Sequence of protein 1:
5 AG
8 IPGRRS

The following describes two proteins that form a bound complex.

Interface contacts:
Residue G58 in protein 2 is in contact with residue R11 in protein 1 (closest heavy-atom distance 3.6 Å).
Residue W235 in protein 2 interacts with residue A5 in protein 1 (closest heavy-atom distance 3.4 Å).
Residue G176 in protein 2 is in contact with residue I8 in protein 1 (closest heavy-atom distance 3.7 Å).
Residue V51 in protein 2 interacts with residue R12 in protein 1 (closest heavy-atom distance 3.7 Å).
Residue V183 in protein 2 contacts residue A5 in protein 1 (closest heavy-atom distance 4.8 Å).
Residue L179 in protein 2 contacts residue G6 in protein 1 (closest heavy-atom distance 3.9 Å).
Residue N55 in protein 2 is in contact with residue R11 in protein 1 (closest heavy-atom distance 2.9 Å).
Residue Y186 in protein 2 interacts with residue A5 in protein 1 (closest heavy-atom distance 4.9 Å).
Residue K54 in protein 2 is in contact with residue I8 in protein 1 (closest heavy-atom distance 3.5 Å).
Residue N231 in protein 2 contacts residue A5 in protein 1 (closest heavy-atom distance 3.7 Å).
Residue Y24 in protein 2 contacts residue R11 in protein 1 (closest heavy-atom distance 4.0 Å).
Residue K127 in protein 2 contacts residue I8 in protein 1 (closest heavy-atom distance 4.0 Å).
Residue N231 in protein 2 is in contact with residue G6 in protein 1 (closest heavy-atom distance 2.9 Å).
Residue K54 in protein 2 interacts with residue G10 in protein 1 (closest heavy-atom distance 3.8 Å).
Residue L48 in protein 2 interacts with residue S13 in protein 1 (closest heavy-atom distance 3.9 Å).
Residue L227 in protein 2 is in contact with residue P9 in protein 1 (closest heavy-atom distance 3.8 Å).
Residue E19 in protein 2 interacts with residue S13 in protein 1 (closest heavy-atom distance 2.6 Å).
Residue L179 in protein 2 is in contact with residue I8 in protein 1 (closest heavy-atom distance 3.6 Å).
Residue V51 in protein 2 contacts residue S13 in protein 1 (closest heavy-atom distance 3.5 Å).
Residue N47 in protein 2 is in contact with residue S13 in protein 1 (closest heavy-atom distance 4.5 Å).
Residue E19 in protein 2 interacts with residue R11 in protein 1 (closest heavy-atom distance 4.5 Å).
Residue K54 in protein 2 contacts residue P9 in protein 1 (closest heavy-atom distance 2.9 Å).
Residue L227 in protein 2 is in contact with residue I8 in protein 1 (closest heavy-atom distance 4.1 Å).
Residue L234 in protein 2 is in contact with residue A5 in protein 1 (closest heavy-atom distance 3.3 Å).
Residue K54 in protein 2 contacts residue R11 in protein 1 (closest heavy-atom distance 3.4 Å).
Residue N55 in protein 2 contacts residue R12 in protein 1 (closest heavy-atom distance 4.9 Å).
Residue N180 in protein 2 contacts residue I8 in protein 1 (closest heavy-atom distance 2.9 Å).
Residue S50 in protein 2 contacts residue G10 in protein 1 (closest heavy-atom distance 4.5 Å).
Residue V183 in protein 2 interacts with residue G6 in protein 1 (closest heavy-atom distance 3.5 Å).
Residue N55 in protein 2 interacts with residue G10 in protein 1 (closest heavy-atom distance 4.9 Å).
Residue E19 in protein 2 contacts residue R12 in protein 1 (closest heavy-atom distance 3.6 Å).
Residue G59 in protein 2 is in contact with residue R11 in protein 1 (closest heavy-atom distance 4.1 Å).
Residue I224 in protein 2 is in contact with residue I8 in protein 1 (closest heavy-atom distance 4.1 Å).
Residue V51 in protein 2 interacts with residue R11 in protein 1 (closest heavy-atom distance 3.5 Å).
Residue E187 in protein 2 interacts with residue A5 in protein 1 (closest heavy-atom distance 3.2 Å).
Residue V51 in protein 2 contacts residue G10 in protein 1 (closest heavy-atom distance 3.6 Å).

Sequence of protein 2:
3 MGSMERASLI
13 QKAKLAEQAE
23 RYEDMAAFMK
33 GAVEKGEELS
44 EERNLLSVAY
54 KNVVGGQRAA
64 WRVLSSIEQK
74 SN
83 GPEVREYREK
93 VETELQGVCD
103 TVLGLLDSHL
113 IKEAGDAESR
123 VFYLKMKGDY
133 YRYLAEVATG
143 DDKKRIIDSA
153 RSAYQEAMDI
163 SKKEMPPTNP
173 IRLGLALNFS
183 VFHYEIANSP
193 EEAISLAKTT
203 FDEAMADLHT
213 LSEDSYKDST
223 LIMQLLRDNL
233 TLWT